Sequence of protein 2:
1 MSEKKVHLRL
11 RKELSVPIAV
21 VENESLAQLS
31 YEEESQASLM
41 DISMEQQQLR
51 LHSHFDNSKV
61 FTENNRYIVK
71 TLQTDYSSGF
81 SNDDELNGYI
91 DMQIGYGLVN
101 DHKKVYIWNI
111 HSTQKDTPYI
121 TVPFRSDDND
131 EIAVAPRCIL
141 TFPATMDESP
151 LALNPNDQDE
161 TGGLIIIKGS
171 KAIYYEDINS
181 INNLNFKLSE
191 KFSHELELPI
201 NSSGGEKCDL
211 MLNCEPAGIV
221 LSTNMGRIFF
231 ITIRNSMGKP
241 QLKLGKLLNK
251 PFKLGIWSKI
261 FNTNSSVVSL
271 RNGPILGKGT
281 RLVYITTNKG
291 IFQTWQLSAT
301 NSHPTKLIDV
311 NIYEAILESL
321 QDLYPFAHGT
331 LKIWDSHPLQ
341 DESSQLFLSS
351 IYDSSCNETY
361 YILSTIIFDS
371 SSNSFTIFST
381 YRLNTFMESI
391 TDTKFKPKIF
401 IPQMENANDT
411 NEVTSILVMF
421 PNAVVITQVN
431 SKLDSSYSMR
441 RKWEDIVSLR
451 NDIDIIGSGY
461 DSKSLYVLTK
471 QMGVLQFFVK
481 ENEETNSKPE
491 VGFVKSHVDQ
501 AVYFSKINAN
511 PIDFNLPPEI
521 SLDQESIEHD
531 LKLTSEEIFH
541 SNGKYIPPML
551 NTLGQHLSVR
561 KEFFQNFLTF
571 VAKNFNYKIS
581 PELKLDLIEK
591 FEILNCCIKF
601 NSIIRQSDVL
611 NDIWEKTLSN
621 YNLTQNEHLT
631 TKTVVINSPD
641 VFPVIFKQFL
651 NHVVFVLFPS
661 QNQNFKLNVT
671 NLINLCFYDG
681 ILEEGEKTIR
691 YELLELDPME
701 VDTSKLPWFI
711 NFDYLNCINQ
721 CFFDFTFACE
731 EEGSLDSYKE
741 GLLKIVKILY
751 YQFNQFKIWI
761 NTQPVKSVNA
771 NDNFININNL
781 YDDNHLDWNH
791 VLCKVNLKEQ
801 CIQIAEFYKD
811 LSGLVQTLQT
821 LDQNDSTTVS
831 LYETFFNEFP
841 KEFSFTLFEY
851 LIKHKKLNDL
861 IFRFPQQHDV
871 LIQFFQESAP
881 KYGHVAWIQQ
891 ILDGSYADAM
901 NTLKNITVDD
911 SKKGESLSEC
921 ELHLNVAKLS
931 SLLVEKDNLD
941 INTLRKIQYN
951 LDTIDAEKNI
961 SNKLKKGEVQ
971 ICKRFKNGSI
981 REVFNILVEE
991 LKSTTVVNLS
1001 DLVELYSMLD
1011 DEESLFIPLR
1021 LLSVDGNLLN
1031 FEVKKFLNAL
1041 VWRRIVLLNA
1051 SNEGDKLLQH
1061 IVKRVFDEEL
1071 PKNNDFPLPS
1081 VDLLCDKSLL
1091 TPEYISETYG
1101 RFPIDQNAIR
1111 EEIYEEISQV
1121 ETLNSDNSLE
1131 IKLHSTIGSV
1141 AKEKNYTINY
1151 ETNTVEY

The following describes two proteins that form a bound complex.

Sequence of protein 1:
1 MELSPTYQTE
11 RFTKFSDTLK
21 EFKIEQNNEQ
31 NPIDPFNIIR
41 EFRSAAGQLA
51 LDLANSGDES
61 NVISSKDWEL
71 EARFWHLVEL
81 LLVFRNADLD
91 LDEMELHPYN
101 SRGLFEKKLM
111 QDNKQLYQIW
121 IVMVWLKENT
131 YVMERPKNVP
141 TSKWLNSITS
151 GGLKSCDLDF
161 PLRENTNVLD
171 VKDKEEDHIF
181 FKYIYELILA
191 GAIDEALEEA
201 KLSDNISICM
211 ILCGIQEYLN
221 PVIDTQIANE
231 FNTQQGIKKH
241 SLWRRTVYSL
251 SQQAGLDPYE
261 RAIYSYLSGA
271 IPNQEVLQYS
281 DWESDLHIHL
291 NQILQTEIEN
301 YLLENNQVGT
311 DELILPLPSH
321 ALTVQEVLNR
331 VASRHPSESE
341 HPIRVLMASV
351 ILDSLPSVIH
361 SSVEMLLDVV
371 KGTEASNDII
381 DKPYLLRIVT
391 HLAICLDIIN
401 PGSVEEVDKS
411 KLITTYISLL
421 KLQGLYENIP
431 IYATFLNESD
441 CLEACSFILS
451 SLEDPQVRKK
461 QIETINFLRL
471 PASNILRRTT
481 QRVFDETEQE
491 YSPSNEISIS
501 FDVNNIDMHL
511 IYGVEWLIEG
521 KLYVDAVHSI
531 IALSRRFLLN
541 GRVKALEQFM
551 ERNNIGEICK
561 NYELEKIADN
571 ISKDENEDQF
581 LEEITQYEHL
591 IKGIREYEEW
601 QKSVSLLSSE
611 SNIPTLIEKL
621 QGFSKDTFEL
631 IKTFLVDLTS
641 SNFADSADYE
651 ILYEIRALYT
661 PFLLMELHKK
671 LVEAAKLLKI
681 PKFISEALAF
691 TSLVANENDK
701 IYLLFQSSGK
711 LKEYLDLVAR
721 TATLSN

Contacts between the two chains:
Residue Q823 in protein 2 contacts residue D454 in protein 1 (closest heavy-atom distance 3.6 Å).
Residue Q889 in protein 2 contacts residue E490 in protein 1 (closest heavy-atom distance 3.6 Å).
Residue N925 in protein 2 interacts with residue K676 in protein 1 (closest heavy-atom distance 2.3 Å).
Residue L929 in protein 2 contacts residue L678 in protein 1 (closest heavy-atom distance 3.4 Å).
Residue D822 in protein 2 contacts residue P455 in protein 1 (closest heavy-atom distance 4.2 Å).
Residue N824 in protein 2 is in contact with residue D454 in protein 1 (closest heavy-atom distance 3.0 Å).
Residue D909 in protein 2 is in contact with residue E673 in protein 1 (closest heavy-atom distance 3.8 Å).
Residue P865 in protein 2 is in contact with residue E486 in protein 1 (closest heavy-atom distance 3.4 Å).
Residue F862 in protein 2 is in contact with residue S450 in protein 1 (closest heavy-atom distance 3.6 Å).
Residue E915 in protein 2 interacts with residue V718 in protein 1 (closest heavy-atom distance 3.9 Å).
Residue D893 in protein 2 contacts residue E490 in protein 1 (closest heavy-atom distance 3.0 Å).
Residue F862 in protein 2 interacts with residue R458 in protein 1 (closest heavy-atom distance 3.4 Å).
Residue S895 in protein 2 is in contact with residue I506 in protein 1 (closest heavy-atom distance 3.5 Å).
Residue G894 in protein 2 contacts residue S492 in protein 1 (closest heavy-atom distance 4.3 Å).
Residue E915 in protein 2 is in contact with residue A722 in protein 1 (closest heavy-atom distance 3.7 Å).
Residue H868 in protein 2 interacts with residue Q489 in protein 1 (closest heavy-atom distance 4.3 Å).
Residue L932 in protein 2 contacts residue L677 in protein 1 (closest heavy-atom distance 4.1 Å).
Residue Q823 in protein 2 interacts with residue E453 in protein 1 (closest heavy-atom distance 3.5 Å).
Residue H868 in protein 2 contacts residue E486 in protein 1 (closest heavy-atom distance 3.3 Å).
Residue F862 in protein 2 contacts residue W516 in protein 1 (closest heavy-atom distance 3.6 Å).
Residue N925 in protein 2 contacts residue A675 in protein 1 (closest heavy-atom distance 4.0 Å).
Residue L857 in protein 2 interacts with residue N505 in protein 1 (closest heavy-atom distance 3.5 Å).
Residue S895 in protein 2 contacts residue N504 in protein 1 (closest heavy-atom distance 3.8 Å).
Residue I861 in protein 2 is in contact with residue E490 in protein 1 (closest heavy-atom distance 3.3 Å).
Residue E915 in protein 2 is in contact with residue S725 in protein 1 (closest heavy-atom distance 3.1 Å).
Residue E833 in protein 2 is in contact with residue E453 in protein 1 (closest heavy-atom distance 2.9 Å).
Residue Y896 in protein 2 interacts with residue I499 in protein 1 (closest heavy-atom distance 3.0 Å).
Residue L857 in protein 2 interacts with residue H509 in protein 1 (closest heavy-atom distance 4.2 Å).
Residue F862 in protein 2 is in contact with residue R482 in protein 1 (closest heavy-atom distance 4.2 Å).
Residue F862 in protein 2 is in contact with residue V483 in protein 1 (closest heavy-atom distance 3.4 Å).
Residue Q823 in protein 2 is in contact with residue R458 in protein 1 (closest heavy-atom distance 3.0 Å).
Residue E935 in protein 2 is in contact with residue E610 in protein 1 (closest heavy-atom distance 4.4 Å).
Residue I861 in protein 2 interacts with residue H509 in protein 1 (closest heavy-atom distance 3.5 Å).
Residue R863 in protein 2 contacts residue E453 in protein 1 (closest heavy-atom distance 4.3 Å).
Residue S916 in protein 2 contacts residue N726 in protein 1 (closest heavy-atom distance 3.4 Å).
Residue I861 in protein 2 contacts residue E486 in protein 1 (closest heavy-atom distance 3.2 Å).
Residue P865 in protein 2 contacts residue R482 in protein 1 (closest heavy-atom distance 4.1 Å).
Residue F864 in protein 2 is in contact with residue E486 in protein 1 (closest heavy-atom distance 3.5 Å).
Residue L892 in protein 2 interacts with residue N505 in protein 1 (closest heavy-atom distance 4.0 Å).
Residue N858 in protein 2 is in contact with residue H509 in protein 1 (closest heavy-atom distance 3.8 Å).
Residue S830 in protein 2 is in contact with residue E453 in protein 1 (closest heavy-atom distance 4.1 Å).
Residue V829 in protein 2 contacts residue E453 in protein 1 (closest heavy-atom distance 3.3 Å).
Residue S826 in protein 2 interacts with residue E453 in protein 1 (closest heavy-atom distance 3.2 Å).
Residue Y896 in protein 2 interacts with residue S500 in protein 1 (closest heavy-atom distance 3.8 Å).
Residue E915 in protein 2 is in contact with residue N726 in protein 1 (closest heavy-atom distance 3.3 Å).
Residue S895 in protein 2 interacts with residue S492 in protein 1 (closest heavy-atom distance 3.3 Å).
Residue D893 in protein 2 is in contact with residue Y491 in protein 1 (closest heavy-atom distance 4.3 Å).
Residue F862 in protein 2 interacts with residue E486 in protein 1 (closest heavy-atom distance 3.6 Å).
Residue D825 in protein 2 interacts with residue D454 in protein 1 (closest heavy-atom distance 3.9 Å).
Residue E915 in protein 2 contacts residue T721 in protein 1 (closest heavy-atom distance 3.5 Å).
Residue Q823 in protein 2 contacts residue P455 in protein 1 (closest heavy-atom distance 3.6 Å).
Residue S826 in protein 2 interacts with residue L452 in protein 1 (closest heavy-atom distance 4.3 Å).
Residue D825 in protein 2 is in contact with residue E453 in protein 1 (closest heavy-atom distance 4.0 Å).
Residue I861 in protein 2 contacts residue T487 in protein 1 (closest heavy-atom distance 3.5 Å).
Residue L929 in protein 2 interacts with residue L677 in protein 1 (closest heavy-atom distance 3.2 Å).
Residue N824 in protein 2 contacts residue P455 in protein 1 (closest heavy-atom distance 3.6 Å).
Residue N858 in protein 2 is in contact with residue Y512 in protein 1 (closest heavy-atom distance 3.3 Å).
Residue Y896 in protein 2 interacts with residue S494 in protein 1 (closest heavy-atom distance 3.1 Å).
Residue L929 in protein 2 interacts with residue K679 in protein 1 (closest heavy-atom distance 3.3 Å).
Residue S911 in protein 2 interacts with residue K669 in protein 1 (closest heavy-atom distance 4.1 Å).